Sequence of protein 1:
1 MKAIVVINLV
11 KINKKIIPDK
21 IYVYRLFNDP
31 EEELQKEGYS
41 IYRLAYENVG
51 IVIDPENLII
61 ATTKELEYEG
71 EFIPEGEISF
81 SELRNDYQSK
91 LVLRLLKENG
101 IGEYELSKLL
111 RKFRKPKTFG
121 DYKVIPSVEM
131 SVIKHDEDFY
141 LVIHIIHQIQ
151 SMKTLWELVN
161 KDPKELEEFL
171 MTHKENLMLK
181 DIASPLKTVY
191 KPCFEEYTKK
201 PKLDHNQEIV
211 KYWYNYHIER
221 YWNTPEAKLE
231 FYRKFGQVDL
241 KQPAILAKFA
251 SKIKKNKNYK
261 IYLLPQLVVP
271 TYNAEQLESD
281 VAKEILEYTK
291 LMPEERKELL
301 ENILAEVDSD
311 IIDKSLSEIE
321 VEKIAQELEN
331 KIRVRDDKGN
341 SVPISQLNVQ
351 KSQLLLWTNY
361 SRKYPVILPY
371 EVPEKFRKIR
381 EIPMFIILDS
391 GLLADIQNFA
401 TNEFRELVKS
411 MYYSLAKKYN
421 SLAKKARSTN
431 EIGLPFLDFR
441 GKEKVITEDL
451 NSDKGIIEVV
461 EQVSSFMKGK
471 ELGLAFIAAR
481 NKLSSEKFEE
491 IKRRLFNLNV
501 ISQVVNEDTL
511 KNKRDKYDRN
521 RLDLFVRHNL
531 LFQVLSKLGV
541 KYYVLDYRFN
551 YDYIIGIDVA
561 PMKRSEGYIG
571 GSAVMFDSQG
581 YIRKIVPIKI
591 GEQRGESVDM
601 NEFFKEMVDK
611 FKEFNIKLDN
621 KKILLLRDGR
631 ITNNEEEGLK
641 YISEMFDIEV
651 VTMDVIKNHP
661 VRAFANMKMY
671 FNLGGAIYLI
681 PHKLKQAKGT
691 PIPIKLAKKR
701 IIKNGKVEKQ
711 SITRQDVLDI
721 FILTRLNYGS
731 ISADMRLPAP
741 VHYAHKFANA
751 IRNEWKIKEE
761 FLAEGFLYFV

This data describes a binding interaction between two proteins.

Contacts between the two chains:
Residue Y212 in protein 2 interacts with residue E33 in protein 1 (closest heavy-atom distance 3.8 Å).
Residue R220 in protein 2 is in contact with residue E32 in protein 1 (closest heavy-atom distance 3.9 Å).
Residue R493 in protein 2 is in contact with residue E602 in protein 1 (closest heavy-atom distance 4.0 Å).
Residue D453 in protein 2 contacts residue K605 in protein 1 (closest heavy-atom distance 3.3 Å).
Residue R564 in protein 2 is in contact with residue E592 in protein 1 (closest heavy-atom distance 3.4 Å).
Residue Q35 in protein 2 interacts with residue R220 in protein 1 (closest heavy-atom distance 3.9 Å).
Residue N258 in protein 2 contacts residue E56 in protein 1 (closest heavy-atom distance 3.9 Å).
Residue W213 in protein 2 contacts residue F27 in protein 1 (closest heavy-atom distance 3.8 Å).
Residue Y212 in protein 2 contacts residue F27 in protein 1 (closest heavy-atom distance 3.4 Å).
Residue M562 in protein 2 contacts residue E592 in protein 1 (closest heavy-atom distance 3.7 Å).
Residue E592 in protein 2 interacts with residue S565 in protein 1 (closest heavy-atom distance 3.8 Å).
Residue F27 in protein 2 is in contact with residue W213 in protein 1 (closest heavy-atom distance 3.8 Å).
Residue R564 in protein 2 is in contact with residue R594 in protein 1 (closest heavy-atom distance 3.4 Å).
Residue K605 in protein 2 contacts residue R494 in protein 1 (closest heavy-atom distance 3.9 Å).
Residue I457 in protein 2 interacts with residue F646 in protein 1 (closest heavy-atom distance 4.0 Å).
Residue E32 in protein 2 contacts residue Y259 in protein 1 (closest heavy-atom distance 3.1 Å).
Residue E592 in protein 2 contacts residue M562 in protein 1 (closest heavy-atom distance 3.1 Å).
Residue E33 in protein 2 is in contact with residue Y212 in protein 1 (closest heavy-atom distance 3.8 Å).
Residue K260 in protein 2 interacts with residue E56 in protein 1 (closest heavy-atom distance 3.4 Å).
Residue D453 in protein 2 is in contact with residue N601 in protein 1 (closest heavy-atom distance 3.4 Å).
Residue R494 in protein 2 is in contact with residue K605 in protein 1 (closest heavy-atom distance 3.9 Å).
Residue Q593 in protein 2 contacts residue R564 in protein 1 (closest heavy-atom distance 3.8 Å).
Residue R594 in protein 2 contacts residue R564 in protein 1 (closest heavy-atom distance 3.3 Å).
Residue R494 in protein 2 interacts with residue D609 in protein 1 (closest heavy-atom distance 3.6 Å).
Residue R594 in protein 2 interacts with residue K257 in protein 1 (closest heavy-atom distance 3.3 Å).
Residue E32 in protein 2 is in contact with residue R220 in protein 1 (closest heavy-atom distance 3.8 Å).
Residue Y259 in protein 2 contacts residue E32 in protein 1 (closest heavy-atom distance 3.4 Å).
Residue K563 in protein 2 interacts with residue R594 in protein 1 (closest heavy-atom distance 3.8 Å).
Residue K260 in protein 2 interacts with residue N57 in protein 1 (closest heavy-atom distance 3.7 Å).
Residue Y212 in protein 2 is in contact with residue N28 in protein 1 (closest heavy-atom distance 3.7 Å).
Residue E592 in protein 2 interacts with residue R564 in protein 1 (closest heavy-atom distance 3.4 Å).
Residue N57 in protein 2 contacts residue K260 in protein 1 (closest heavy-atom distance 3.6 Å).
Residue S565 in protein 2 contacts residue S565 in protein 1 (closest heavy-atom distance 3.2 Å).
Residue E56 in protein 2 is in contact with residue N258 in protein 1 (closest heavy-atom distance 4.0 Å).
Residue Y259 in protein 2 interacts with residue N28 in protein 1 (closest heavy-atom distance 2.7 Å).
Residue G638 in protein 2 is in contact with residue Y197 in protein 1 (closest heavy-atom distance 3.3 Å).
Residue D609 in protein 2 is in contact with residue R494 in protein 1 (closest heavy-atom distance 3.5 Å).
Residue Y641 in protein 2 is in contact with residue D453 in protein 1 (closest heavy-atom distance 3.4 Å).
Residue F27 in protein 2 contacts residue Y212 in protein 1 (closest heavy-atom distance 3.4 Å).
Residue R564 in protein 2 contacts residue E602 in protein 1 (closest heavy-atom distance 3.7 Å).
Residue E56 in protein 2 is in contact with residue K260 in protein 1 (closest heavy-atom distance 3.6 Å).
Residue D453 in protein 2 is in contact with residue Y641 in protein 1 (closest heavy-atom distance 3.4 Å).
Residue K605 in protein 2 is in contact with residue E490 in protein 1 (closest heavy-atom distance 3.3 Å).
Residue E566 in protein 2 is in contact with residue E566 in protein 1 (closest heavy-atom distance 2.9 Å).
Residue K605 in protein 2 is in contact with residue D453 in protein 1 (closest heavy-atom distance 3.3 Å).
Residue N28 in protein 2 contacts residue Y259 in protein 1 (closest heavy-atom distance 3.5 Å).
Residue R220 in protein 2 contacts residue Q35 in protein 1 (closest heavy-atom distance 3.8 Å).
Residue R594 in protein 2 contacts residue S565 in protein 1 (closest heavy-atom distance 3.8 Å).
Residue R564 in protein 2 is in contact with residue Q593 in protein 1 (closest heavy-atom distance 3.8 Å).
Residue S565 in protein 2 is in contact with residue R594 in protein 1 (closest heavy-atom distance 3.7 Å).
Residue E602 in protein 2 interacts with residue E490 in protein 1 (closest heavy-atom distance 3.8 Å).
Residue E606 in protein 2 is in contact with residue R494 in protein 1 (closest heavy-atom distance 3.3 Å).
Residue N601 in protein 2 contacts residue D453 in protein 1 (closest heavy-atom distance 3.3 Å).
Residue S565 in protein 2 is in contact with residue E566 in protein 1 (closest heavy-atom distance 3.7 Å).
Residue Y197 in protein 2 contacts residue G638 in protein 1 (closest heavy-atom distance 3.3 Å).
Residue E566 in protein 2 is in contact with residue S565 in protein 1 (closest heavy-atom distance 3.5 Å).
Residue R494 in protein 2 interacts with residue E606 in protein 1 (closest heavy-atom distance 3.3 Å).
Residue N28 in protein 2 is in contact with residue Y212 in protein 1 (closest heavy-atom distance 3.8 Å).
Residue K257 in protein 2 contacts residue R594 in protein 1 (closest heavy-atom distance 3.3 Å).
Residue E490 in protein 2 contacts residue K605 in protein 1 (closest heavy-atom distance 3.3 Å).

Sequence of protein 2:
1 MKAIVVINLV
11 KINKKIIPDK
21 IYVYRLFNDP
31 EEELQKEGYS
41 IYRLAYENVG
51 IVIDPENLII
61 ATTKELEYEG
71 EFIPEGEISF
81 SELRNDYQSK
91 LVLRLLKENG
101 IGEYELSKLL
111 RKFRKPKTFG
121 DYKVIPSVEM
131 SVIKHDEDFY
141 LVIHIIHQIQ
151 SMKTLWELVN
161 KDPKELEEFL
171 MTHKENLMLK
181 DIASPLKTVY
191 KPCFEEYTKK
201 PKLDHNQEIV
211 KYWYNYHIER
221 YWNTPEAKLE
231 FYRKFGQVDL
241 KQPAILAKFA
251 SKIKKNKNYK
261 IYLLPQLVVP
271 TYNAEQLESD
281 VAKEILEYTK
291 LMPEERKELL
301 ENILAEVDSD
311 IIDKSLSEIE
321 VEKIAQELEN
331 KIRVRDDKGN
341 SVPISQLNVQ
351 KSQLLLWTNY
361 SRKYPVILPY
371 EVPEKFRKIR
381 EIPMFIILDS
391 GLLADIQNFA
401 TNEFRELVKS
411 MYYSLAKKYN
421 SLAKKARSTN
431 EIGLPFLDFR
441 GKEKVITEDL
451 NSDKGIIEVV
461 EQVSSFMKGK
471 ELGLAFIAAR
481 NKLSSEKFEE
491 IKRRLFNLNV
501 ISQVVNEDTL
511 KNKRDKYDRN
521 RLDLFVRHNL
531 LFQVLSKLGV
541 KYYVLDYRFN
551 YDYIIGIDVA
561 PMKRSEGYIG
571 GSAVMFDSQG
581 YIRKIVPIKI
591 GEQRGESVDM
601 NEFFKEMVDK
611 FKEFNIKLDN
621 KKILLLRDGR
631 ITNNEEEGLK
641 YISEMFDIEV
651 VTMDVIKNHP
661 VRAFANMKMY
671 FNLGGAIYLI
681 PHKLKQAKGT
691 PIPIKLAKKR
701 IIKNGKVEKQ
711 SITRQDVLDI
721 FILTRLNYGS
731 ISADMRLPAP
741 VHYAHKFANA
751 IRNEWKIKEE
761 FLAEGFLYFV